Sequence of the first protein:
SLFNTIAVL

These two protein chains interact to form a complex.

Residue-level contacts at the interface:
Residue F9 in the second protein contacts residue L2 in the first protein (closest heavy-atom distance 3.5 Å).
Residue Y7 in the second protein is in contact with residue L2 in the first protein (closest heavy-atom distance 3.3 Å).
Residue M45 in the second protein is in contact with residue L2 in the first protein (closest heavy-atom distance 3.4 Å).
Residue Q155 in the second protein is in contact with residue F3 in the first protein (closest heavy-atom distance 3.8 Å).
Residue K66 in the second protein interacts with residue F3 in the first protein (closest heavy-atom distance 3.6 Å).
Residue Y84 in the second protein interacts with residue L9 in the first protein (closest heavy-atom distance 3.2 Å).
Residue K146 in the second protein is in contact with residue V8 in the first protein (closest heavy-atom distance 4.6 Å).
Residue D77 in the second protein is in contact with residue V8 in the first protein (closest heavy-atom distance 3.6 Å).
Residue D77 in the second protein contacts residue A7 in the first protein (closest heavy-atom distance 4.5 Å).
Residue Y159 in the second protein is in contact with residue F3 in the first protein (closest heavy-atom distance 3.5 Å).
Residue V67 in the second protein contacts residue L2 in the first protein (closest heavy-atom distance 3.4 Å).
Residue M5 in the second protein interacts with residue S1 in the first protein (closest heavy-atom distance 4.0 Å).
Residue K66 in the second protein contacts residue L2 in the first protein (closest heavy-atom distance 3.1 Å).
Residue T73 in the second protein is in contact with residue V8 in the first protein (closest heavy-atom distance 3.9 Å).
Residue K66 in the second protein is in contact with residue S1 in the first protein (closest heavy-atom distance 3.8 Å).
Residue Y59 in the second protein interacts with residue S1 in the first protein (closest heavy-atom distance 4.4 Å).
Residue K146 in the second protein is in contact with residue L9 in the first protein (closest heavy-atom distance 3.0 Å).
Residue Y171 in the second protein is in contact with residue S1 in the first protein (closest heavy-atom distance 2.8 Å).
Residue W167 in the second protein is in contact with residue S1 in the first protein (closest heavy-atom distance 3.4 Å).
Residue Q155 in the second protein contacts residue T5 in the first protein (closest heavy-atom distance 3.3 Å).
Residue R97 in the second protein contacts residue I6 in the first protein (closest heavy-atom distance 3.1 Å).
Residue W147 in the second protein contacts residue L9 in the first protein (closest heavy-atom distance 3.8 Å).
Residue W147 in the second protein interacts with residue V8 in the first protein (closest heavy-atom distance 2.7 Å).
Residue T73 in the second protein is in contact with residue I6 in the first protein (closest heavy-atom distance 3.4 Å).
Residue K66 in the second protein is in contact with residue N4 in the first protein (closest heavy-atom distance 3.7 Å).
Residue D77 in the second protein is in contact with residue L9 in the first protein (closest heavy-atom distance 2.7 Å).
Residue W147 in the second protein contacts residue A7 in the first protein (closest heavy-atom distance 3.6 Å).
Residue T80 in the second protein interacts with residue L9 in the first protein (closest heavy-atom distance 4.4 Å).
Residue R97 in the second protein contacts residue A7 in the first protein (closest heavy-atom distance 3.4 Å).
Residue Y99 in the second protein interacts with residue F3 in the first protein (closest heavy-atom distance 3.2 Å).
Residue Y116 in the second protein contacts residue L9 in the first protein (closest heavy-atom distance 3.7 Å).
Residue L156 in the second protein is in contact with residue F3 in the first protein (closest heavy-atom distance 3.8 Å).
Residue H70 in the second protein contacts residue F3 in the first protein (closest heavy-atom distance 3.3 Å).
Residue E63 in the second protein is in contact with residue S1 in the first protein (closest heavy-atom distance 2.8 Å).
Residue Y123 in the second protein interacts with residue L9 in the first protein (closest heavy-atom distance 3.9 Å).
Residue A69 in the second protein is in contact with residue N4 in the first protein (closest heavy-atom distance 4.8 Å).
Residue A69 in the second protein contacts residue I6 in the first protein (closest heavy-atom distance 4.2 Å).
Residue V76 in the second protein is in contact with residue V8 in the first protein (closest heavy-atom distance 3.5 Å).
Residue T143 in the second protein interacts with residue L9 in the first protein (closest heavy-atom distance 3.2 Å).
Residue L81 in the second protein interacts with residue L9 in the first protein (closest heavy-atom distance 3.4 Å).
Residue E63 in the second protein is in contact with residue L2 in the first protein (closest heavy-atom distance 3.0 Å).
Residue Y99 in the second protein interacts with residue I6 in the first protein (closest heavy-atom distance 4.4 Å).
Residue Y159 in the second protein is in contact with residue S1 in the first protein (closest heavy-atom distance 2.5 Å).
Residue Y7 in the second protein contacts residue S1 in the first protein (closest heavy-atom distance 3.0 Å).
Residue Y99 in the second protein interacts with residue L2 in the first protein (closest heavy-atom distance 3.5 Å).
Residue Y159 in the second protein interacts with residue L2 in the first protein (closest heavy-atom distance 3.7 Å).
Residue H114 in the second protein contacts residue I6 in the first protein (closest heavy-atom distance 4.1 Å).
Residue T73 in the second protein is in contact with residue A7 in the first protein (closest heavy-atom distance 3.8 Å).
Residue H70 in the second protein interacts with residue L2 in the first protein (closest heavy-atom distance 4.1 Å).
Residue V152 in the second protein contacts residue A7 in the first protein (closest heavy-atom distance 3.9 Å).
Residue H70 in the second protein is in contact with residue I6 in the first protein (closest heavy-atom distance 4.0 Å).

Sequence of the second protein:
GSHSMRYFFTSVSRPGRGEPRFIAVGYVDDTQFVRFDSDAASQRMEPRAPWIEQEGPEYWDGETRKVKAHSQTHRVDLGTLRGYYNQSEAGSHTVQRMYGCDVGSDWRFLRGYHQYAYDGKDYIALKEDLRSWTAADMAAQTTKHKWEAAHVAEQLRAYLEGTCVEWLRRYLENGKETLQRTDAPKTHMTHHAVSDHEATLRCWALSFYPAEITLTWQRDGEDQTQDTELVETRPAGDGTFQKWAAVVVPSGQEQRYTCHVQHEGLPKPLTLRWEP